Contacts between the two chains:
Residue N98 in protein 1 contacts residue I170 in protein 2 (closest heavy-atom distance 2.9 Å).
Residue E79 in protein 1 contacts residue I130 in protein 2 (closest heavy-atom distance 2.8 Å).
Residue T70 in protein 1 is in contact with residue Q171 in protein 2 (closest heavy-atom distance 3.1 Å).
Residue T70 in protein 1 interacts with residue T198 in protein 2 (closest heavy-atom distance 3.5 Å).
Residue K127 in protein 1 interacts with residue L87 in protein 2 (closest heavy-atom distance 3.1 Å).
Residue Q171 in protein 1 interacts with residue M96 in protein 2 (closest heavy-atom distance 3.4 Å).
Residue F197 in protein 1 interacts with residue T70 in protein 2 (closest heavy-atom distance 2.9 Å).
Residue E79 in protein 1 contacts residue T131 in protein 2 (closest heavy-atom distance 2.6 Å).
Residue I170 in protein 1 contacts residue M96 in protein 2 (closest heavy-atom distance 3.6 Å).
Residue I130 in protein 1 is in contact with residue F95 in protein 2 (closest heavy-atom distance 3.6 Å).
Residue Q171 in protein 1 interacts with residue Q97 in protein 2 (closest heavy-atom distance 2.7 Å).
Residue E173 in protein 1 is in contact with residue Y69 in protein 2 (closest heavy-atom distance 3.4 Å).
Residue Q97 in protein 1 contacts residue I170 in protein 2 (closest heavy-atom distance 3.0 Å).
Residue E143 in protein 1 contacts residue F88 in protein 2 (closest heavy-atom distance 3.5 Å).
Residue F523 in protein 1 interacts with residue L157 in protein 2 (closest heavy-atom distance 3.3 Å).
Residue T131 in protein 1 interacts with residue E79 in protein 2 (closest heavy-atom distance 2.5 Å).
Residue I130 in protein 1 interacts with residue E79 in protein 2 (closest heavy-atom distance 3.3 Å).
Residue P166 in protein 1 contacts residue R512 in protein 2 (closest heavy-atom distance 3.6 Å).
Residue K134 in protein 1 contacts residue S83 in protein 2 (closest heavy-atom distance 2.8 Å).
Residue K71 in protein 1 is in contact with residue T196 in protein 2 (closest heavy-atom distance 3.3 Å).
Residue E172 in protein 1 is in contact with residue M96 in protein 2 (closest heavy-atom distance 3.2 Å).
Residue S68 in protein 1 is in contact with residue Q171 in protein 2 (closest heavy-atom distance 2.4 Å).
Residue T70 in protein 1 is in contact with residue T196 in protein 2 (closest heavy-atom distance 3.3 Å).
Residue Y517 in protein 1 interacts with residue R165 in protein 2 (closest heavy-atom distance 3.2 Å).
Residue M176 in protein 1 is in contact with residue Y69 in protein 2 (closest heavy-atom distance 3.3 Å).
Residue T70 in protein 1 is in contact with residue F197 in protein 2 (closest heavy-atom distance 3.0 Å).
Residue T198 in protein 1 contacts residue T70 in protein 2 (closest heavy-atom distance 3.4 Å).
Residue K164 in protein 1 contacts residue R512 in protein 2 (closest heavy-atom distance 3.4 Å).
Residue I170 in protein 1 contacts residue Q97 in protein 2 (closest heavy-atom distance 3.4 Å).
Residue T196 in protein 1 contacts residue T70 in protein 2 (closest heavy-atom distance 3.0 Å).
Residue Q171 in protein 1 interacts with residue T70 in protein 2 (closest heavy-atom distance 2.9 Å).
Residue I170 in protein 1 contacts residue N98 in protein 2 (closest heavy-atom distance 3.0 Å).
Residue I130 in protein 1 is in contact with residue V89 in protein 2 (closest heavy-atom distance 3.4 Å).
Residue A163 in protein 1 interacts with residue Y522 in protein 2 (closest heavy-atom distance 3.3 Å).
Residue L161 in protein 1 is in contact with residue F523 in protein 2 (closest heavy-atom distance 3.2 Å).
Residue I130 in protein 1 interacts with residue F82 in protein 2 (closest heavy-atom distance 3.6 Å).
Residue R165 in protein 1 is in contact with residue Y522 in protein 2 (closest heavy-atom distance 3.1 Å).
Residue G73 in protein 1 is in contact with residue T198 in protein 2 (closest heavy-atom distance 3.5 Å).
Residue Q97 in protein 1 contacts residue Q171 in protein 2 (closest heavy-atom distance 2.6 Å).
Residue R165 in protein 1 contacts residue I516 in protein 2 (closest heavy-atom distance 3.5 Å).
Residue Y522 in protein 1 interacts with residue A163 in protein 2 (closest heavy-atom distance 3.2 Å).
Residue Y69 in protein 1 interacts with residue M176 in protein 2 (closest heavy-atom distance 2.9 Å).
Residue E24 in protein 1 interacts with residue T198 in protein 2 (closest heavy-atom distance 3.2 Å).
Residue I516 in protein 1 contacts residue R165 in protein 2 (closest heavy-atom distance 3.2 Å).
Residue L157 in protein 1 is in contact with residue F523 in protein 2 (closest heavy-atom distance 3.4 Å).
Residue F523 in protein 1 contacts residue L161 in protein 2 (closest heavy-atom distance 3.4 Å).
Residue D129 in protein 1 contacts residue S83 in protein 2 (closest heavy-atom distance 2.9 Å).
Residue Q171 in protein 1 interacts with residue S68 in protein 2 (closest heavy-atom distance 2.5 Å).
Residue Y522 in protein 1 is in contact with residue R165 in protein 2 (closest heavy-atom distance 3.6 Å).
Residue M96 in protein 1 interacts with residue E172 in protein 2 (closest heavy-atom distance 3.1 Å).
Residue S83 in protein 1 contacts residue K134 in protein 2 (closest heavy-atom distance 3.0 Å).
Residue F88 in protein 1 contacts residue E143 in protein 2 (closest heavy-atom distance 2.9 Å).
Residue R165 in protein 1 interacts with residue E519 in protein 2 (closest heavy-atom distance 3.5 Å).
Residue T198 in protein 1 contacts residue G73 in protein 2 (closest heavy-atom distance 3.5 Å).
Residue R165 in protein 1 contacts residue Y517 in protein 2 (closest heavy-atom distance 3.0 Å).
Residue L87 in protein 1 interacts with residue K127 in protein 2 (closest heavy-atom distance 3.2 Å).
Residue T198 in protein 1 is in contact with residue E24 in protein 2 (closest heavy-atom distance 3.6 Å).
Residue S83 in protein 1 is in contact with residue D129 in protein 2 (closest heavy-atom distance 2.9 Å).
Residue T70 in protein 1 contacts residue M176 in protein 2 (closest heavy-atom distance 3.5 Å).
Residue Y69 in protein 1 interacts with residue E173 in protein 2 (closest heavy-atom distance 3.1 Å).

This data describes a binding interaction between two proteins.

Sequence of protein 2:
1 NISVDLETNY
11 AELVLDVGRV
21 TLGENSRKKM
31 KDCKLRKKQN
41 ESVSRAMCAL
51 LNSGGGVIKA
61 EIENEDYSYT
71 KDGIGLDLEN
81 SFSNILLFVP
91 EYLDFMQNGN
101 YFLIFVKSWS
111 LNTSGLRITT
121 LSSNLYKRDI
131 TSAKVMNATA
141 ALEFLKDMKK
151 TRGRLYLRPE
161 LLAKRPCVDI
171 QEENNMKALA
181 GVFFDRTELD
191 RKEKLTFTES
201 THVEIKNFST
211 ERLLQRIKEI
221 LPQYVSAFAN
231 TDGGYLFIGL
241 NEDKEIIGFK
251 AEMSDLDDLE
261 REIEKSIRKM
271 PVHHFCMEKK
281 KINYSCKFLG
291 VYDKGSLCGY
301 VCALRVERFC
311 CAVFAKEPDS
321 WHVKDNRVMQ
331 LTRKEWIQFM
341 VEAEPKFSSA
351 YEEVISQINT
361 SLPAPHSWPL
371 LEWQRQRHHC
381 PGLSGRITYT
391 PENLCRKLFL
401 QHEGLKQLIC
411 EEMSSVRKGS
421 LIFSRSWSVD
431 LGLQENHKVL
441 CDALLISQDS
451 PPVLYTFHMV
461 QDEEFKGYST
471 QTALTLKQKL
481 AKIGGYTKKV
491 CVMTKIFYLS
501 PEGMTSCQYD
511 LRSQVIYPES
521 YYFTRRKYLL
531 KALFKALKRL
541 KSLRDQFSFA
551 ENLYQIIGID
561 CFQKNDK

Sequence of protein 1:
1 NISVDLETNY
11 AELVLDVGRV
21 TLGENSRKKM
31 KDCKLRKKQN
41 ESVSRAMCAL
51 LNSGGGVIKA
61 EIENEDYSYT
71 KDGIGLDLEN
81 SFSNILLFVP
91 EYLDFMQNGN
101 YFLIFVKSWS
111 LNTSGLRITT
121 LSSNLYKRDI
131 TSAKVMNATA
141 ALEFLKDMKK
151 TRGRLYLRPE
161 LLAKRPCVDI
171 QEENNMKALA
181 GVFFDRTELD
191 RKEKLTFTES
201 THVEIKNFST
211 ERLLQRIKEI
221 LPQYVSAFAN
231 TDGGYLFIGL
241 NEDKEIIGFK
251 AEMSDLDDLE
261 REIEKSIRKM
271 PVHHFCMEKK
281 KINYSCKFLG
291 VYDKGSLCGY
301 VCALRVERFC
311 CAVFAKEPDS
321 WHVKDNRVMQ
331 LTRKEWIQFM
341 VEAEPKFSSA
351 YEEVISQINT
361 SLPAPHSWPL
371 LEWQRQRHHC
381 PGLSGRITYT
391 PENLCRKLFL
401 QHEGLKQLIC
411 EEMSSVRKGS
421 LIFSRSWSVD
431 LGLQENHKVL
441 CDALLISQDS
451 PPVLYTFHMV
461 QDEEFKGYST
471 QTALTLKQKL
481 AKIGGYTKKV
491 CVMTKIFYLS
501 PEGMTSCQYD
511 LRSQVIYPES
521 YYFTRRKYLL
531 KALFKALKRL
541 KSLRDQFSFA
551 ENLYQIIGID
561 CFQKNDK